Residue-level contacts at the interface:
Residue P89 in protein 2 interacts with residue N11 in protein 1 (closest heavy-atom distance 3.1 Å).
Residue F98 in protein 2 is in contact with residue N11 in protein 1 (closest heavy-atom distance 3.4 Å).
Residue F87 in protein 2 contacts residue A10 in protein 1 (closest heavy-atom distance 3.9 Å).
Residue Y101 in protein 2 is in contact with residue T3 in protein 1 (closest heavy-atom distance 3.5 Å).
Residue P99 in protein 2 interacts with residue L15 in protein 1 (closest heavy-atom distance 4.2 Å).
Residue P89 in protein 2 interacts with residue L14 in protein 1 (closest heavy-atom distance 3.7 Å).
Residue P89 in protein 2 contacts residue S2 in protein 1 (closest heavy-atom distance 3.6 Å).
Residue P89 in protein 2 is in contact with residue L7 in protein 1 (closest heavy-atom distance 4.2 Å).
Residue M88 in protein 2 contacts residue A10 in protein 1 (closest heavy-atom distance 4.1 Å).
Residue V86 in protein 2 contacts residue L7 in protein 1 (closest heavy-atom distance 3.3 Å).
Residue A102 in protein 2 is in contact with residue N11 in protein 1 (closest heavy-atom distance 4.0 Å).
Residue N90 in protein 2 is in contact with residue S2 in protein 1 (closest heavy-atom distance 3.4 Å).
Residue T104 in protein 2 is in contact with residue T3 in protein 1 (closest heavy-atom distance 4.7 Å).
Residue M88 in protein 2 is in contact with residue L7 in protein 1 (closest heavy-atom distance 4.0 Å).
Residue P89 in protein 2 is in contact with residue A10 in protein 1 (closest heavy-atom distance 3.9 Å).
Residue M88 in protein 2 is in contact with residue L14 in protein 1 (closest heavy-atom distance 4.0 Å).
Residue Y101 in protein 2 is in contact with residue S2 in protein 1 (closest heavy-atom distance 3.9 Å).
Residue L91 in protein 2 contacts residue L14 in protein 1 (closest heavy-atom distance 4.3 Å).
Residue F98 in protein 2 interacts with residue L14 in protein 1 (closest heavy-atom distance 4.5 Å).
Residue S105 in protein 2 is in contact with residue P5 in protein 1 (closest heavy-atom distance 4.2 Å).
Residue F87 in protein 2 contacts residue L7 in protein 1 (closest heavy-atom distance 3.8 Å).
Residue A102 in protein 2 is in contact with residue T3 in protein 1 (closest heavy-atom distance 3.7 Å).
Residue A102 in protein 2 contacts residue L15 in protein 1 (closest heavy-atom distance 4.8 Å).
Residue F94 in protein 2 is in contact with residue S2 in protein 1 (closest heavy-atom distance 4.0 Å).
Residue P89 in protein 2 is in contact with residue T3 in protein 1 (closest heavy-atom distance 4.6 Å).
Residue F98 in protein 2 interacts with residue L15 in protein 1 (closest heavy-atom distance 3.6 Å).

Sequence of protein 2:
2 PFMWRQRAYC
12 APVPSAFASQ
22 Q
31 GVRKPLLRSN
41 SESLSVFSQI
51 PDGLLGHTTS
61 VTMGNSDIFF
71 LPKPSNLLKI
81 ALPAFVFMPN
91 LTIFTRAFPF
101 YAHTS

Sequence of protein 1:
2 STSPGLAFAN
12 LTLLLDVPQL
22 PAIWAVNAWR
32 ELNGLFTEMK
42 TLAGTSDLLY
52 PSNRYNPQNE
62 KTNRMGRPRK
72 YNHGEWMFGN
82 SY

This data describes a binding interaction between two proteins.